This data describes a binding interaction between two proteins.

Sequence of protein 2:
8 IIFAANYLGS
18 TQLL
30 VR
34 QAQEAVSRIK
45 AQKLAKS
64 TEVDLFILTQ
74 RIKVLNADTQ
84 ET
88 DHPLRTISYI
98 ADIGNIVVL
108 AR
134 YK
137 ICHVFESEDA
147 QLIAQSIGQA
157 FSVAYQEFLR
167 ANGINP

Residue-level contacts at the interface:
Residue F157 in protein 2 contacts residue N6 in protein 1 (closest heavy-atom distance 3.5 Å).
Residue S95 in protein 2 contacts residue Y9 in protein 1 (closest heavy-atom distance 3.8 Å).
Residue A160 in protein 2 interacts with residue T8 in protein 1 (closest heavy-atom distance 4.2 Å).
Residue Y161 in protein 2 interacts with residue F11 in protein 1 (closest heavy-atom distance 4.1 Å).
Residue Q147 in protein 2 contacts residue Y4 in protein 1 (closest heavy-atom distance 3.2 Å).
Residue A98 in protein 2 contacts residue G3 in protein 1 (closest heavy-atom distance 3.8 Å).
Residue I100 in protein 2 contacts residue Q1 in protein 1 (closest heavy-atom distance 4.0 Å).
Residue A98 in protein 2 is in contact with residue N2 in protein 1 (closest heavy-atom distance 3.0 Å).
Residue R31 in protein 2 interacts with residue Y9 in protein 1 (closest heavy-atom distance 4.9 Å).
Residue D99 in protein 2 is in contact with residue G3 in protein 1 (closest heavy-atom distance 4.9 Å).
Residue I94 in protein 2 interacts with residue Y9 in protein 1 (closest heavy-atom distance 3.7 Å).
Residue Y96 in protein 2 interacts with residue Y4 in protein 1 (closest heavy-atom distance 3.3 Å).
Residue R109 in protein 2 is in contact with residue E13 in protein 1 (closest heavy-atom distance 3.4 Å).
Residue F157 in protein 2 contacts residue Y4 in protein 1 (closest heavy-atom distance 3.9 Å).
Residue R92 in protein 2 interacts with residue F12 in protein 1 (closest heavy-atom distance 3.6 Å).
Residue Y96 in protein 2 is in contact with residue E5 in protein 1 (closest heavy-atom distance 4.0 Å).
Residue Y161 in protein 2 is in contact with residue T8 in protein 1 (closest heavy-atom distance 3.1 Å).
Residue Y96 in protein 2 interacts with residue N6 in protein 1 (closest heavy-atom distance 4.9 Å).
Residue D99 in protein 2 contacts residue Y4 in protein 1 (closest heavy-atom distance 4.1 Å).
Residue T93 in protein 2 interacts with residue Y9 in protein 1 (closest heavy-atom distance 3.2 Å).
Residue A98 in protein 2 interacts with residue Y4 in protein 1 (closest heavy-atom distance 4.8 Å).
Residue I100 in protein 2 contacts residue N2 in protein 1 (closest heavy-atom distance 4.9 Å).
Residue Y161 in protein 2 is in contact with residue P7 in protein 1 (closest heavy-atom distance 3.5 Å).
Residue Y161 in protein 2 is in contact with residue K10 in protein 1 (closest heavy-atom distance 4.7 Å).
Residue I97 in protein 2 contacts residue Y4 in protein 1 (closest heavy-atom distance 2.6 Å).
Residue S95 in protein 2 is in contact with residue N6 in protein 1 (closest heavy-atom distance 2.7 Å).
Residue F157 in protein 2 is in contact with residue E5 in protein 1 (closest heavy-atom distance 3.7 Å).
Residue D99 in protein 2 contacts residue Q1 in protein 1 (closest heavy-atom distance 3.9 Å).
Residue R92 in protein 2 contacts residue N6 in protein 1 (closest heavy-atom distance 4.1 Å).
Residue F157 in protein 2 is in contact with residue T8 in protein 1 (closest heavy-atom distance 4.7 Å).
Residue R109 in protein 2 interacts with residue F12 in protein 1 (closest heavy-atom distance 3.3 Å).
Residue F164 in protein 2 is in contact with residue F12 in protein 1 (closest heavy-atom distance 3.5 Å).
Residue F164 in protein 2 contacts residue F11 in protein 1 (closest heavy-atom distance 3.6 Å).
Residue I97 in protein 2 interacts with residue N2 in protein 1 (closest heavy-atom distance 4.3 Å).
Residue I94 in protein 2 interacts with residue N6 in protein 1 (closest heavy-atom distance 2.8 Å).
Residue R109 in protein 2 interacts with residue Y9 in protein 1 (closest heavy-atom distance 3.2 Å).
Residue F157 in protein 2 interacts with residue P7 in protein 1 (closest heavy-atom distance 4.6 Å).
Residue D99 in protein 2 interacts with residue N2 in protein 1 (closest heavy-atom distance 2.8 Å).
Residue R92 in protein 2 interacts with residue T8 in protein 1 (closest heavy-atom distance 4.5 Å).
Residue Y96 in protein 2 interacts with residue N2 in protein 1 (closest heavy-atom distance 4.6 Å).
Residue S95 in protein 2 contacts residue E5 in protein 1 (closest heavy-atom distance 3.5 Å).
Residue S95 in protein 2 interacts with residue Y4 in protein 1 (closest heavy-atom distance 3.9 Å).
Residue Q147 in protein 2 is in contact with residue N2 in protein 1 (closest heavy-atom distance 3.3 Å).
Residue R31 in protein 2 interacts with residue E5 in protein 1 (closest heavy-atom distance 4.4 Å).
Residue I97 in protein 2 interacts with residue G3 in protein 1 (closest heavy-atom distance 3.3 Å).
Residue G101 in protein 2 interacts with residue Q1 in protein 1 (closest heavy-atom distance 3.0 Å).
Residue L91 in protein 2 interacts with residue N6 in protein 1 (closest heavy-atom distance 2.9 Å).
Residue Q151 in protein 2 interacts with residue Y4 in protein 1 (closest heavy-atom distance 4.0 Å).
Residue Y96 in protein 2 contacts residue G3 in protein 1 (closest heavy-atom distance 2.9 Å).
Residue R92 in protein 2 is in contact with residue Y9 in protein 1 (closest heavy-atom distance 3.2 Å).
Residue A150 in protein 2 interacts with residue Y4 in protein 1 (closest heavy-atom distance 4.0 Å).
Residue G154 in protein 2 interacts with residue Y4 in protein 1 (closest heavy-atom distance 4.5 Å).
Residue F164 in protein 2 contacts residue T8 in protein 1 (closest heavy-atom distance 4.1 Å).

Sequence of protein 1:
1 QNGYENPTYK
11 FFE